These two protein chains interact to form a complex.

Sequence of chain B:
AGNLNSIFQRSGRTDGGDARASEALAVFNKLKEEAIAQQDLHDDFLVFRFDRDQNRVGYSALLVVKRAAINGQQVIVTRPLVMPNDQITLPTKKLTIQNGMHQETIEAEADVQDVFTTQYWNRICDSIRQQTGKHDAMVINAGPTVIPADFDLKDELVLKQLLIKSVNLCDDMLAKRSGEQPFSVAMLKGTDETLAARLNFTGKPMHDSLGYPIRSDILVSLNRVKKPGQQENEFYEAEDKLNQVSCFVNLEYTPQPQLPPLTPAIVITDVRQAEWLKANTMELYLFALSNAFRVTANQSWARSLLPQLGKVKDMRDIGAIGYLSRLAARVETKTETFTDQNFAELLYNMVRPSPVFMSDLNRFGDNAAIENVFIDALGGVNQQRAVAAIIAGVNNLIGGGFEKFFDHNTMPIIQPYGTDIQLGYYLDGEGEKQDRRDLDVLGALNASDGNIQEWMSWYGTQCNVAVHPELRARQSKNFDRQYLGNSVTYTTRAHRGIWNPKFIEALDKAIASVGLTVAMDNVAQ

Sequence of chain A:
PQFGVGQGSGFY

Residue-level contacts at the interface:
Residue N806 in chain B interacts with residue F987 in chain A (closest heavy-atom distance 4.7 Å).
Residue D800 in chain B contacts residue Y996 in chain A (closest heavy-atom distance 4.9 Å).
Residue K588 in chain B is in contact with residue F995 in chain A (closest heavy-atom distance 3.4 Å).
Residue R809 in chain B contacts residue Y996 in chain A (closest heavy-atom distance 3.5 Å).
Residue T530 in chain B is in contact with residue V989 in chain A (closest heavy-atom distance 4.5 Å).
Residue K588 in chain B contacts residue G994 in chain A (closest heavy-atom distance 3.0 Å).
Residue D800 in chain B is in contact with residue V989 in chain A (closest heavy-atom distance 4.1 Å).
Residue N553 in chain B contacts residue S993 in chain A (closest heavy-atom distance 3.9 Å).
Residue N806 in chain B interacts with residue Y996 in chain A (closest heavy-atom distance 3.1 Å).
Residue N806 in chain B contacts residue G988 in chain A (closest heavy-atom distance 3.3 Å).
Residue A793 in chain B interacts with residue F995 in chain A (closest heavy-atom distance 3.0 Å).
Residue K588 in chain B is in contact with residue Y996 in chain A (closest heavy-atom distance 4.8 Å).
Residue M585 in chain B contacts residue F995 in chain A (closest heavy-atom distance 4.0 Å).
Residue R787 in chain B is in contact with residue F987 in chain A (closest heavy-atom distance 4.7 Å).
Residue V551 in chain B contacts residue G992 in chain A (closest heavy-atom distance 3.9 Å).
Residue T530 in chain B interacts with residue G990 in chain A (closest heavy-atom distance 3.5 Å).
Residue L802 in chain B interacts with residue F987 in chain A (closest heavy-atom distance 3.5 Å).
Residue I794 in chain B is in contact with residue F995 in chain A (closest heavy-atom distance 4.1 Å).
Residue G803 in chain B is in contact with residue F987 in chain A (closest heavy-atom distance 3.1 Å).
Residue V805 in chain B is in contact with residue F987 in chain A (closest heavy-atom distance 4.4 Å).
Residue N553 in chain B is in contact with residue Q991 in chain A (closest heavy-atom distance 3.1 Å).
Residue W533 in chain B is in contact with residue G992 in chain A (closest heavy-atom distance 4.1 Å).
Residue R787 in chain B is in contact with residue V989 in chain A (closest heavy-atom distance 3.2 Å).
Residue V805 in chain B is in contact with residue G988 in chain A (closest heavy-atom distance 4.6 Å).
Residue G804 in chain B interacts with residue G988 in chain A (closest heavy-atom distance 4.7 Å).
Residue I552 in chain B is in contact with residue G992 in chain A (closest heavy-atom distance 3.4 Å).
Residue R787 in chain B contacts residue Q986 in chain A (closest heavy-atom distance 3.3 Å).
Residue D800 in chain B interacts with residue F987 in chain A (closest heavy-atom distance 3.8 Å).
Residue V797 in chain B interacts with residue F995 in chain A (closest heavy-atom distance 3.6 Å).
Residue N553 in chain B contacts residue G992 in chain A (closest heavy-atom distance 2.8 Å).
Residue M706 in chain B interacts with residue F995 in chain A (closest heavy-atom distance 4.2 Å).
Residue D800 in chain B contacts residue G988 in chain A (closest heavy-atom distance 2.8 Å).
Residue M585 in chain B interacts with residue G994 in chain A (closest heavy-atom distance 4.5 Å).
Residue I552 in chain B contacts residue S993 in chain A (closest heavy-atom distance 4.5 Å).
Residue G804 in chain B is in contact with residue F987 in chain A (closest heavy-atom distance 3.6 Å).
Residue N553 in chain B contacts residue G990 in chain A (closest heavy-atom distance 4.9 Å).
Residue M585 in chain B is in contact with residue S993 in chain A (closest heavy-atom distance 3.1 Å).
Residue I552 in chain B is in contact with residue G994 in chain A (closest heavy-atom distance 4.6 Å).
Residue T530 in chain B contacts residue Q991 in chain A (closest heavy-atom distance 3.8 Å).
Residue A813 in chain B is in contact with residue F995 in chain A (closest heavy-atom distance 4.3 Å).
Residue P840 in chain B interacts with residue F987 in chain A (closest heavy-atom distance 4.6 Å).
Residue W533 in chain B interacts with residue Q991 in chain A (closest heavy-atom distance 3.3 Å).
Residue H919 in chain B interacts with residue Q986 in chain A (closest heavy-atom distance 4.7 Å).
Residue G803 in chain B interacts with residue G988 in chain A (closest heavy-atom distance 4.4 Å).
Residue I799 in chain B contacts residue F987 in chain A (closest heavy-atom distance 3.5 Å).
Residue A810 in chain B contacts residue Y996 in chain A (closest heavy-atom distance 4.9 Å).